Sequence of protein 2:
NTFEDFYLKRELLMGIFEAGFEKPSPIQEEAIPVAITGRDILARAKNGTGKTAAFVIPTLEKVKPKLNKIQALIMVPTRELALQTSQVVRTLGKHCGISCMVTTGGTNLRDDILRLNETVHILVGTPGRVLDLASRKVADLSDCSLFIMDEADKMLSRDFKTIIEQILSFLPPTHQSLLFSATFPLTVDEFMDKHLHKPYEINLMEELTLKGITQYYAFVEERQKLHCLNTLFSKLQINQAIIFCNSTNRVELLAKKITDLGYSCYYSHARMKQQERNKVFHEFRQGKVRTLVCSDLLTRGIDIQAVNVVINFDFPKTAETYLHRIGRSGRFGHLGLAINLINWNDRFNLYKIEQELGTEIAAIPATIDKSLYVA

Interface contacts:
Residue C228 in protein 2 is in contact with residue F32 in protein 1 (closest heavy-atom distance 3.9 Å).
Residue R250 in protein 2 interacts with residue D17 in protein 1 (closest heavy-atom distance 4.5 Å).
Residue F219 in protein 2 is in contact with residue F32 in protein 1 (closest heavy-atom distance 4.3 Å).
Residue H227 in protein 2 contacts residue F32 in protein 1 (closest heavy-atom distance 3.2 Å).
Residue R223 in protein 2 contacts residue D21 in protein 1 (closest heavy-atom distance 4.0 Å).
Residue I364 in protein 2 is in contact with residue F34 in protein 1 (closest heavy-atom distance 4.0 Å).
Residue L253 in protein 2 contacts residue I16 in protein 1 (closest heavy-atom distance 4.1 Å).
Residue R223 in protein 2 is in contact with residue D22 in protein 1 (closest heavy-atom distance 4.7 Å).
Residue L226 in protein 2 contacts residue W18 in protein 1 (closest heavy-atom distance 4.4 Å).
Residue A218 in protein 2 interacts with residue L38 in protein 1 (closest heavy-atom distance 4.4 Å).
Residue A366 in protein 2 contacts residue Q35 in protein 1 (closest heavy-atom distance 4.0 Å).
Residue I364 in protein 2 is in contact with residue Q35 in protein 1 (closest heavy-atom distance 3.3 Å).
Residue E222 in protein 2 contacts residue W18 in protein 1 (closest heavy-atom distance 3.8 Å).
Residue R250 in protein 2 interacts with residue W18 in protein 1 (closest heavy-atom distance 3.4 Å).
Residue F219 in protein 2 is in contact with residue L38 in protein 1 (closest heavy-atom distance 3.9 Å).
Residue H227 in protein 2 interacts with residue E30 in protein 1 (closest heavy-atom distance 3.0 Å).
Residue Q224 in protein 2 interacts with residue F32 in protein 1 (closest heavy-atom distance 3.6 Å).
Residue N249 in protein 2 interacts with residue I16 in protein 1 (closest heavy-atom distance 3.7 Å).
Residue W344 in protein 2 contacts residue N42 in protein 1 (closest heavy-atom distance 4.9 Å).
Residue I364 in protein 2 contacts residue L38 in protein 1 (closest heavy-atom distance 3.9 Å).
Residue I342 in protein 2 contacts residue F41 in protein 1 (closest heavy-atom distance 4.7 Å).
Residue H227 in protein 2 contacts residue Q29 in protein 1 (closest heavy-atom distance 3.5 Å).
Residue K257 in protein 2 is in contact with residue S24 in protein 1 (closest heavy-atom distance 4.2 Å).
Residue A363 in protein 2 contacts residue L38 in protein 1 (closest heavy-atom distance 4.2 Å).
Residue N230 in protein 2 contacts residue K27 in protein 1 (closest heavy-atom distance 4.0 Å).
Residue F219 in protein 2 is in contact with residue M40 in protein 1 (closest heavy-atom distance 3.8 Å).
Residue F219 in protein 2 contacts residue F41 in protein 1 (closest heavy-atom distance 3.8 Å).
Residue H227 in protein 2 contacts residue D22 in protein 1 (closest heavy-atom distance 4.9 Å).
Residue R347 in protein 2 is in contact with residue F41 in protein 1 (closest heavy-atom distance 3.1 Å).
Residue T231 in protein 2 is in contact with residue D31 in protein 1 (closest heavy-atom distance 3.9 Å).
Residue W344 in protein 2 is in contact with residue M40 in protein 1 (closest heavy-atom distance 4.7 Å).
Residue T231 in protein 2 interacts with residue F32 in protein 1 (closest heavy-atom distance 3.0 Å).
Residue P365 in protein 2 is in contact with residue Q35 in protein 1 (closest heavy-atom distance 4.2 Å).
Residue L253 in protein 2 contacts residue Q19 in protein 1 (closest heavy-atom distance 4.5 Å).
Residue W344 in protein 2 interacts with residue F41 in protein 1 (closest heavy-atom distance 4.1 Å).
Residue L261 in protein 2 interacts with residue S24 in protein 1 (closest heavy-atom distance 4.2 Å).
Residue V220 in protein 2 contacts residue F32 in protein 1 (closest heavy-atom distance 4.0 Å).
Residue F219 in protein 2 is in contact with residue N37 in protein 1 (closest heavy-atom distance 3.2 Å).
Residue Q224 in protein 2 is in contact with residue N37 in protein 1 (closest heavy-atom distance 2.9 Å).
Residue T231 in protein 2 is in contact with residue F34 in protein 1 (closest heavy-atom distance 4.1 Å).
Residue E221 in protein 2 is in contact with residue M40 in protein 1 (closest heavy-atom distance 3.4 Å).
Residue W344 in protein 2 contacts residue K43 in protein 1 (closest heavy-atom distance 3.5 Å).
Residue D260 in protein 2 is in contact with residue S24 in protein 1 (closest heavy-atom distance 3.2 Å).
Residue L261 in protein 2 interacts with residue K27 in protein 1 (closest heavy-atom distance 3.0 Å).
Residue H227 in protein 2 interacts with residue D31 in protein 1 (closest heavy-atom distance 3.8 Å).
Residue R347 in protein 2 is in contact with residue N42 in protein 1 (closest heavy-atom distance 4.6 Å).
Residue Y217 in protein 2 interacts with residue L38 in protein 1 (closest heavy-atom distance 4.4 Å).
Residue L232 in protein 2 interacts with residue F34 in protein 1 (closest heavy-atom distance 3.7 Å).
Residue L226 in protein 2 interacts with residue D22 in protein 1 (closest heavy-atom distance 3.0 Å).
Residue E221 in protein 2 contacts residue N37 in protein 1 (closest heavy-atom distance 4.0 Å).
Residue C228 in protein 2 is in contact with residue F34 in protein 1 (closest heavy-atom distance 3.9 Å).
Residue A218 in protein 2 is in contact with residue F34 in protein 1 (closest heavy-atom distance 4.6 Å).
Residue L350 in protein 2 interacts with residue F41 in protein 1 (closest heavy-atom distance 4.8 Å).
Residue L254 in protein 2 interacts with residue W18 in protein 1 (closest heavy-atom distance 3.0 Å).
Residue R250 in protein 2 contacts residue I16 in protein 1 (closest heavy-atom distance 4.2 Å).
Residue L253 in protein 2 contacts residue W18 in protein 1 (closest heavy-atom distance 3.5 Å).
Residue F313 in protein 2 contacts residue W18 in protein 1 (closest heavy-atom distance 3.7 Å).
Residue Y217 in protein 2 interacts with residue F41 in protein 1 (closest heavy-atom distance 4.2 Å).
Residue E222 in protein 2 contacts residue D17 in protein 1 (closest heavy-atom distance 4.7 Å).
Residue K257 in protein 2 contacts residue W18 in protein 1 (closest heavy-atom distance 3.9 Å).

Sequence of protein 1:
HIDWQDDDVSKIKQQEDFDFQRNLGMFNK

This data describes a binding interaction between two proteins.